Sequence of the second protein:
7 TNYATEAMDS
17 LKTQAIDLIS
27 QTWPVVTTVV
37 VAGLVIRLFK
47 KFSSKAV

Sequence of the first protein:
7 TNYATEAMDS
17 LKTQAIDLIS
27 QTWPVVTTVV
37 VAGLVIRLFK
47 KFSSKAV

Contacts between the two chains:
Residue V35 in the first protein is in contact with residue K47 in the second protein (closest heavy-atom distance 3.7 Å).
Residue K46 in the first protein interacts with residue A52 in the second protein (closest heavy-atom distance 4.4 Å).
Residue G39 in the first protein interacts with residue K51 in the second protein (closest heavy-atom distance 4.1 Å).
Residue V35 in the first protein is in contact with residue F48 in the second protein (closest heavy-atom distance 3.8 Å).
Residue I42 in the first protein is in contact with residue K51 in the second protein (closest heavy-atom distance 4.0 Å).
Residue G39 in the first protein is in contact with residue F48 in the second protein (closest heavy-atom distance 4.1 Å).
Residue K46 in the first protein contacts residue V53 in the second protein (closest heavy-atom distance 2.5 Å).
Residue K46 in the first protein is in contact with residue S50 in the second protein (closest heavy-atom distance 4.7 Å).
Residue I42 in the first protein contacts residue A52 in the second protein (closest heavy-atom distance 4.8 Å).
Residue I42 in the first protein contacts residue F48 in the second protein (closest heavy-atom distance 4.6 Å).
Residue V35 in the first protein contacts residue L44 in the second protein (closest heavy-atom distance 3.9 Å).
Residue A38 in the first protein interacts with residue F48 in the second protein (closest heavy-atom distance 4.1 Å).
Residue K46 in the first protein interacts with residue K51 in the second protein (closest heavy-atom distance 2.8 Å).

These two protein chains interact to form a complex.